Sequence of chain B:
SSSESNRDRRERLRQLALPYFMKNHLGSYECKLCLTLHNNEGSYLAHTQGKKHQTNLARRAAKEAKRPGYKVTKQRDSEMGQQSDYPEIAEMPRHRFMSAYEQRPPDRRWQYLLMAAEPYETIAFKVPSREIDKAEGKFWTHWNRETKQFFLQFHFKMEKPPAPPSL

Sequence of chain A:
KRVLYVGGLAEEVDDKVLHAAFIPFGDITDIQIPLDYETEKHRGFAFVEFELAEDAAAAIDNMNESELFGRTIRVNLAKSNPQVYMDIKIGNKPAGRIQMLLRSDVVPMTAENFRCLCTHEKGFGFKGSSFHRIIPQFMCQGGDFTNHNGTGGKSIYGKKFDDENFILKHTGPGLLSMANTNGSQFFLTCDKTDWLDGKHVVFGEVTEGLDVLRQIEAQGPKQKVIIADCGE

Residue-level contacts at the interface:
Residue N68 in chain A contacts residue A191 in chain B (closest heavy-atom distance 4.3 Å).
Residue A61 in chain A is in contact with residue T197 in chain B (closest heavy-atom distance 4.4 Å).
Residue E69 in chain A is in contact with residue K190 in chain B (closest heavy-atom distance 4.8 Å).
Residue N68 in chain A contacts residue E192 in chain B (closest heavy-atom distance 4.1 Å).
Residue D65 in chain A contacts residue G193 in chain B (closest heavy-atom distance 3.3 Å).
Residue I64 in chain A is in contact with residue G193 in chain B (closest heavy-atom distance 4.4 Å).
Residue I64 in chain A contacts residue E192 in chain B (closest heavy-atom distance 3.8 Å).
Residue N66 in chain A contacts residue E192 in chain B (closest heavy-atom distance 4.7 Å).
Residue D65 in chain A interacts with residue E192 in chain B (closest heavy-atom distance 3.0 Å).

The following describes two proteins that form a bound complex.